Residue-level contacts at the interface:
Residue A270 in protein 1 contacts residue F2 in protein 2 (closest heavy-atom distance 4.0 Å).
Residue T128 in protein 1 contacts residue V144 in protein 2 (closest heavy-atom distance 4.2 Å).
Residue E259 in protein 1 is in contact with residue P9 in protein 2 (closest heavy-atom distance 3.4 Å).
Residue F250 in protein 1 is in contact with residue L6 in protein 2 (closest heavy-atom distance 3.8 Å).
Residue L93 in protein 1 interacts with residue T138 in protein 2 (closest heavy-atom distance 3.5 Å).
Residue W136 in protein 1 is in contact with residue I34 in protein 2 (closest heavy-atom distance 4.3 Å).
Residue L162 in protein 1 interacts with residue V38 in protein 2 (closest heavy-atom distance 4.0 Å).
Residue K158 in protein 1 contacts residue I34 in protein 2 (closest heavy-atom distance 3.9 Å).
Residue R124 in protein 1 contacts residue V143 in protein 2 (closest heavy-atom distance 3.9 Å).
Residue L155 in protein 1 is in contact with residue I34 in protein 2 (closest heavy-atom distance 3.7 Å).
Residue R131 in protein 1 is in contact with residue M149 in protein 2 (closest heavy-atom distance 4.1 Å).
Residue R219 in protein 1 interacts with residue P9 in protein 2 (closest heavy-atom distance 3.5 Å).
Residue L266 in protein 1 contacts residue F2 in protein 2 (closest heavy-atom distance 3.8 Å).
Residue S223 in protein 1 interacts with residue S3 in protein 2 (closest heavy-atom distance 3.2 Å).
Residue L129 in protein 1 contacts residue V146 in protein 2 (closest heavy-atom distance 3.9 Å).
Residue R131 in protein 1 contacts residue H148 in protein 2 (closest heavy-atom distance 3.2 Å).
Residue R131 in protein 1 interacts with residue F43 in protein 2 (closest heavy-atom distance 4.2 Å).
Residue L19 in protein 1 contacts residue T179 in protein 2 (closest heavy-atom distance 3.8 Å).
Residue I269 in protein 1 is in contact with residue R5 in protein 2 (closest heavy-atom distance 3.4 Å).
Residue I226 in protein 1 is in contact with residue F2 in protein 2 (closest heavy-atom distance 3.5 Å).
Residue P130 in protein 1 is in contact with residue V146 in protein 2 (closest heavy-atom distance 3.7 Å).
Residue P130 in protein 1 interacts with residue V38 in protein 2 (closest heavy-atom distance 4.1 Å).
Residue T128 in protein 1 interacts with residue V146 in protein 2 (closest heavy-atom distance 2.9 Å).
Residue S154 in protein 1 is in contact with residue T31 in protein 2 (closest heavy-atom distance 3.8 Å).
Residue S161 in protein 1 contacts residue L40 in protein 2 (closest heavy-atom distance 3.8 Å).
Residue A265 in protein 1 interacts with residue L6 in protein 2 (closest heavy-atom distance 4.3 Å).
Residue L162 in protein 1 contacts residue F43 in protein 2 (closest heavy-atom distance 4.1 Å).
Residue N123 in protein 1 interacts with residue I34 in protein 2 (closest heavy-atom distance 2.3 Å).
Residue D227 in protein 1 is in contact with residue M1 in protein 2 (closest heavy-atom distance 4.0 Å).
Residue Q258 in protein 1 interacts with residue K10 in protein 2 (closest heavy-atom distance 4.3 Å).
Residue I269 in protein 1 interacts with residue F2 in protein 2 (closest heavy-atom distance 3.6 Å).
Residue K158 in protein 1 interacts with residue A35 in protein 2 (closest heavy-atom distance 3.4 Å).
Residue I269 in protein 1 is in contact with residue L6 in protein 2 (closest heavy-atom distance 3.8 Å).
Residue E261 in protein 1 is in contact with residue P7 in protein 2 (closest heavy-atom distance 3.8 Å).
Residue S127 in protein 1 contacts residue P145 in protein 2 (closest heavy-atom distance 3.3 Å).
Residue E259 in protein 1 interacts with residue K10 in protein 2 (closest heavy-atom distance 3.0 Å).
Residue P164 in protein 1 is in contact with residue D150 in protein 2 (closest heavy-atom distance 2.9 Å).
Residue D227 in protein 1 interacts with residue F2 in protein 2 (closest heavy-atom distance 3.8 Å).
Residue R262 in protein 1 interacts with residue L6 in protein 2 (closest heavy-atom distance 3.9 Å).
Residue I126 in protein 1 contacts residue I34 in protein 2 (closest heavy-atom distance 4.0 Å).
Residue N123 in protein 1 is in contact with residue Q33 in protein 2 (closest heavy-atom distance 3.8 Å).
Residue E259 in protein 1 is in contact with residue H11 in protein 2 (closest heavy-atom distance 3.2 Å).
Residue T128 in protein 1 contacts residue V143 in protein 2 (closest heavy-atom distance 3.6 Å).
Residue S127 in protein 1 interacts with residue V143 in protein 2 (closest heavy-atom distance 4.0 Å).
Residue L266 in protein 1 is in contact with residue L6 in protein 2 (closest heavy-atom distance 3.7 Å).
Residue K158 in protein 1 contacts residue V38 in protein 2 (closest heavy-atom distance 3.1 Å).
Residue R262 in protein 1 is in contact with residue P9 in protein 2 (closest heavy-atom distance 3.8 Å).
Residue I151 in protein 1 interacts with residue L30 in protein 2 (closest heavy-atom distance 3.7 Å).
Residue R131 in protein 1 contacts residue D150 in protein 2 (closest heavy-atom distance 3.5 Å).
Residue S127 in protein 1 interacts with residue A35 in protein 2 (closest heavy-atom distance 4.0 Å).
Residue E150 in protein 1 interacts with residue I29 in protein 2 (closest heavy-atom distance 3.7 Å).
Residue E163 in protein 1 interacts with residue L40 in protein 2 (closest heavy-atom distance 4.0 Å).
Residue T128 in protein 1 interacts with residue P145 in protein 2 (closest heavy-atom distance 3.3 Å).
Residue R262 in protein 1 interacts with residue P7 in protein 2 (closest heavy-atom distance 3.8 Å).
Residue N123 in protein 1 is in contact with residue A35 in protein 2 (closest heavy-atom distance 4.3 Å).
Residue A230 in protein 1 is in contact with residue F2 in protein 2 (closest heavy-atom distance 3.5 Å).
Residue S154 in protein 1 contacts residue I34 in protein 2 (closest heavy-atom distance 3.7 Å).
Residue E259 in protein 1 interacts with residue P8 in protein 2 (closest heavy-atom distance 4.3 Å).
Residue A265 in protein 1 is in contact with residue P7 in protein 2 (closest heavy-atom distance 3.7 Å).
Residue L162 in protein 1 interacts with residue L40 in protein 2 (closest heavy-atom distance 4.2 Å).

Sequence of protein 1:
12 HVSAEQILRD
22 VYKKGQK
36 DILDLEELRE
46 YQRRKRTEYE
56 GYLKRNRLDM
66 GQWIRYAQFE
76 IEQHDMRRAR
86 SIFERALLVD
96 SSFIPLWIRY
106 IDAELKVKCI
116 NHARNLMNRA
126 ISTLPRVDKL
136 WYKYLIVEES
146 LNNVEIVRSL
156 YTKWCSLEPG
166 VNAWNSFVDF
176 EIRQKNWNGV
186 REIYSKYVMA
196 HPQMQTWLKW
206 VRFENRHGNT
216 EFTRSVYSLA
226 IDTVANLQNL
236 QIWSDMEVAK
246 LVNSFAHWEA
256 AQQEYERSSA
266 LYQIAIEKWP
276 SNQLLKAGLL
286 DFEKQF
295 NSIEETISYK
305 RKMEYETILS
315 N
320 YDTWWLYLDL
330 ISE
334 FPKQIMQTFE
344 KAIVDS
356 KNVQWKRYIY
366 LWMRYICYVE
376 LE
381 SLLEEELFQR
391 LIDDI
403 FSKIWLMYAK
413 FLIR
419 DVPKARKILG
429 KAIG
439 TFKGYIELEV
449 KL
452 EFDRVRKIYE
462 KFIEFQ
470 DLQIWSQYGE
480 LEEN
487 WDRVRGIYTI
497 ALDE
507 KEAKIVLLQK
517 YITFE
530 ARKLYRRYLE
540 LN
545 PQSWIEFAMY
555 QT

Sequence of protein 2:
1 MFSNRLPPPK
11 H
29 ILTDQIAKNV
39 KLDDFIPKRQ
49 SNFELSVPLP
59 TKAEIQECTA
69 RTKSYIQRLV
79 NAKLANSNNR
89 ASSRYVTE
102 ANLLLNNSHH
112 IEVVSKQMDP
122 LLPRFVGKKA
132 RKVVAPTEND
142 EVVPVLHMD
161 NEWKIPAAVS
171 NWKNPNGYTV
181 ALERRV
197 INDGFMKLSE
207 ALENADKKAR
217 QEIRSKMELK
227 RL

These two protein chains interact to form a complex.